Sequence of chain B:
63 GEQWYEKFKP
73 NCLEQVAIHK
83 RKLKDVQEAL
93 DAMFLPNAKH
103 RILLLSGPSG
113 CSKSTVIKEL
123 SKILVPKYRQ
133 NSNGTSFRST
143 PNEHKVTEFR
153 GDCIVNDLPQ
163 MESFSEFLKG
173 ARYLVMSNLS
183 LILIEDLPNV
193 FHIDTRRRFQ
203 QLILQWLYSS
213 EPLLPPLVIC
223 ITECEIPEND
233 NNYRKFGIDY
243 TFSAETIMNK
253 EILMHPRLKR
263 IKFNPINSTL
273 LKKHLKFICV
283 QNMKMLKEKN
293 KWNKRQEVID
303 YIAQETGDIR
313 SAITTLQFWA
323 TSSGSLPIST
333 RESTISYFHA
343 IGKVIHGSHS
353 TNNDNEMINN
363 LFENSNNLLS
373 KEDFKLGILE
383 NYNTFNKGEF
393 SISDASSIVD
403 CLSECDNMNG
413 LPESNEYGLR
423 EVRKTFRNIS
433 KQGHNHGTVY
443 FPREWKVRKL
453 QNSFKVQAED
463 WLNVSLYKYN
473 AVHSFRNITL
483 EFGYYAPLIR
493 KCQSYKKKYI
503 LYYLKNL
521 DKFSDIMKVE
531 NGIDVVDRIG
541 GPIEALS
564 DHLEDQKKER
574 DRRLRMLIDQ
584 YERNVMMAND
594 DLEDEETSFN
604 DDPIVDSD

Contacts between the two chains:
Residue I156 in chain B is in contact with residue D62 in chain A (closest heavy-atom distance 3.1 Å).
Residue S141 in chain B interacts with residue I195 in chain A (closest heavy-atom distance 3.7 Å).
Residue Y210 in chain B interacts with residue G306 in chain A (closest heavy-atom distance 3.9 Å).
Residue F139 in chain B interacts with residue D82 in chain A (closest heavy-atom distance 3.5 Å).
Residue Y175 in chain B interacts with residue E285 in chain A (closest heavy-atom distance 3.9 Å).
Residue Y210 in chain B is in contact with residue Y305 in chain A (closest heavy-atom distance 3.4 Å).
Residue E168 in chain B is in contact with residue K361 in chain A (closest heavy-atom distance 3.3 Å).
Residue R174 in chain B is in contact with residue E285 in chain A (closest heavy-atom distance 2.8 Å).
Residue T137 in chain B interacts with residue R203 in chain A (closest heavy-atom distance 3.6 Å).
Residue F139 in chain B is in contact with residue I196 in chain A (closest heavy-atom distance 3.5 Å).
Residue E213 in chain B interacts with residue K302 in chain A (closest heavy-atom distance 3.5 Å).
Residue Y175 in chain B contacts residue F358 in chain A (closest heavy-atom distance 3.3 Å).
Residue R174 in chain B interacts with residue D412 in chain A (closest heavy-atom distance 2.4 Å).
Residue K171 in chain B interacts with residue K359 in chain A (closest heavy-atom distance 3.7 Å).
Residue N158 in chain B contacts residue S58 in chain A (closest heavy-atom distance 2.7 Å).
Residue D159 in chain B is in contact with residue Y55 in chain A (closest heavy-atom distance 3.7 Å).
Residue R140 in chain B contacts residue D192 in chain A (closest heavy-atom distance 3.3 Å).
Residue R140 in chain B interacts with residue P193 in chain A (closest heavy-atom distance 3.6 Å).
Residue R152 in chain B contacts residue D62 in chain A (closest heavy-atom distance 3.1 Å).
Residue T137 in chain B contacts residue D392 in chain A (closest heavy-atom distance 2.8 Å).
Residue R140 in chain B interacts with residue W76 in chain A (closest heavy-atom distance 3.5 Å).
Residue K171 in chain B is in contact with residue D284 in chain A (closest heavy-atom distance 3.6 Å).
Residue G136 in chain B is in contact with residue R203 in chain A (closest heavy-atom distance 3.4 Å).
Residue Y175 in chain B interacts with residue K359 in chain A (closest heavy-atom distance 3.6 Å).
Residue C155 in chain B is in contact with residue Q61 in chain A (closest heavy-atom distance 3.2 Å).
Residue V177 in chain B interacts with residue S413 in chain A (closest heavy-atom distance 3.6 Å).
Residue S138 in chain B contacts residue I196 in chain A (closest heavy-atom distance 3.4 Å).
Residue N158 in chain B is in contact with residue R133 in chain A (closest heavy-atom distance 3.8 Å).
Residue H146 in chain B is in contact with residue D82 in chain A (closest heavy-atom distance 3.3 Å).
Residue Y210 in chain B is in contact with residue K307 in chain A (closest heavy-atom distance 3.5 Å).
Residue C155 in chain B interacts with residue D62 in chain A (closest heavy-atom distance 3.9 Å).
Residue L176 in chain B interacts with residue T83 in chain A (closest heavy-atom distance 3.8 Å).
Residue E168 in chain B interacts with residue K359 in chain A (closest heavy-atom distance 2.3 Å).
Residue Y175 in chain B contacts residue D412 in chain A (closest heavy-atom distance 3.6 Å).
Residue L215 in chain B is in contact with residue N414 in chain A (closest heavy-atom distance 3.7 Å).
Residue G136 in chain B contacts residue K199 in chain A (closest heavy-atom distance 3.8 Å).
Residue Y210 in chain B contacts residue V304 in chain A (closest heavy-atom distance 3.8 Å).
Residue G172 in chain B interacts with residue T83 in chain A (closest heavy-atom distance 3.6 Å).
Residue F169 in chain B contacts residue T81 in chain A (closest heavy-atom distance 3.4 Å).
Residue E150 in chain B interacts with residue E80 in chain A (closest heavy-atom distance 3.7 Å).
Residue Y175 in chain B interacts with residue T411 in chain A (closest heavy-atom distance 3.8 Å).
Residue Q207 in chain B contacts residue R313 in chain A (closest heavy-atom distance 3.6 Å).
Residue D159 in chain B contacts residue N365 in chain A (closest heavy-atom distance 3.9 Å).
Residue F139 in chain B contacts residue I195 in chain A (closest heavy-atom distance 3.4 Å).
Residue T142 in chain B contacts residue D192 in chain A (closest heavy-atom distance 3.9 Å).
Residue R152 in chain B contacts residue E80 in chain A (closest heavy-atom distance 2.9 Å).
Residue D159 in chain B interacts with residue T59 in chain A (closest heavy-atom distance 3.7 Å).
Residue Y175 in chain B is in contact with residue V410 in chain A (closest heavy-atom distance 3.7 Å).
Residue N180 in chain B contacts residue G391 in chain A (closest heavy-atom distance 3.0 Å).
Residue Y210 in chain B contacts residue L312 in chain A (closest heavy-atom distance 3.8 Å).
Residue F139 in chain B contacts residue I194 in chain A (closest heavy-atom distance 2.9 Å).
Residue R140 in chain B is in contact with residue M78 in chain A (closest heavy-atom distance 3.2 Å).
Residue N158 in chain B is in contact with residue Y55 in chain A (closest heavy-atom distance 3.9 Å).
Residue R152 in chain B interacts with residue Q61 in chain A (closest heavy-atom distance 3.6 Å).
Residue V157 in chain B contacts residue T59 in chain A (closest heavy-atom distance 3.4 Å).
Residue L176 in chain B contacts residue T81 in chain A (closest heavy-atom distance 3.8 Å).
Residue V157 in chain B is in contact with residue S58 in chain A (closest heavy-atom distance 3.8 Å).
Residue I156 in chain B contacts residue R133 in chain A (closest heavy-atom distance 3.2 Å).
Residue P214 in chain B interacts with residue N414 in chain A (closest heavy-atom distance 3.4 Å).
Residue N158 in chain B is in contact with residue T136 in chain A (closest heavy-atom distance 3.7 Å).

Sequence of chain A:
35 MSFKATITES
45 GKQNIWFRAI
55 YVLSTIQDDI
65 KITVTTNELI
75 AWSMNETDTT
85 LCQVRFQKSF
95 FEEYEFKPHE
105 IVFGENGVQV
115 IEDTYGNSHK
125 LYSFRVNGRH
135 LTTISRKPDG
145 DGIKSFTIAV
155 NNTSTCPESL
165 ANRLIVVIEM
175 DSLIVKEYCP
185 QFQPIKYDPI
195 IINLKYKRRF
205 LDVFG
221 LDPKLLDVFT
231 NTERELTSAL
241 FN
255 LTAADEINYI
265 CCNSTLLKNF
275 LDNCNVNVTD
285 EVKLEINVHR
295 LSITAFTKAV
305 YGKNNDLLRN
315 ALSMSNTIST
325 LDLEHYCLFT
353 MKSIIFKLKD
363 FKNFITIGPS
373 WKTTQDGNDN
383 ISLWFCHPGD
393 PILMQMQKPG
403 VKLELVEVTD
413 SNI

This data describes a binding interaction between two proteins.